Sequence of the first protein:
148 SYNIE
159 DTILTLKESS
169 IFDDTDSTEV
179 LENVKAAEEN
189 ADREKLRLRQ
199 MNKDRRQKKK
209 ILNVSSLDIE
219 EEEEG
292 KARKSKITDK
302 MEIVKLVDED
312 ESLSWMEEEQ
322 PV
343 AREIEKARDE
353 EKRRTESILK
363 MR

Residue-level contacts at the interface:
Residue K235 in the second protein is in contact with residue T173 in the first protein (closest heavy-atom distance 4.5 Å).
Residue S232 in the second protein contacts residue I169 in the first protein (closest heavy-atom distance 3.4 Å).

Sequence of the second protein:
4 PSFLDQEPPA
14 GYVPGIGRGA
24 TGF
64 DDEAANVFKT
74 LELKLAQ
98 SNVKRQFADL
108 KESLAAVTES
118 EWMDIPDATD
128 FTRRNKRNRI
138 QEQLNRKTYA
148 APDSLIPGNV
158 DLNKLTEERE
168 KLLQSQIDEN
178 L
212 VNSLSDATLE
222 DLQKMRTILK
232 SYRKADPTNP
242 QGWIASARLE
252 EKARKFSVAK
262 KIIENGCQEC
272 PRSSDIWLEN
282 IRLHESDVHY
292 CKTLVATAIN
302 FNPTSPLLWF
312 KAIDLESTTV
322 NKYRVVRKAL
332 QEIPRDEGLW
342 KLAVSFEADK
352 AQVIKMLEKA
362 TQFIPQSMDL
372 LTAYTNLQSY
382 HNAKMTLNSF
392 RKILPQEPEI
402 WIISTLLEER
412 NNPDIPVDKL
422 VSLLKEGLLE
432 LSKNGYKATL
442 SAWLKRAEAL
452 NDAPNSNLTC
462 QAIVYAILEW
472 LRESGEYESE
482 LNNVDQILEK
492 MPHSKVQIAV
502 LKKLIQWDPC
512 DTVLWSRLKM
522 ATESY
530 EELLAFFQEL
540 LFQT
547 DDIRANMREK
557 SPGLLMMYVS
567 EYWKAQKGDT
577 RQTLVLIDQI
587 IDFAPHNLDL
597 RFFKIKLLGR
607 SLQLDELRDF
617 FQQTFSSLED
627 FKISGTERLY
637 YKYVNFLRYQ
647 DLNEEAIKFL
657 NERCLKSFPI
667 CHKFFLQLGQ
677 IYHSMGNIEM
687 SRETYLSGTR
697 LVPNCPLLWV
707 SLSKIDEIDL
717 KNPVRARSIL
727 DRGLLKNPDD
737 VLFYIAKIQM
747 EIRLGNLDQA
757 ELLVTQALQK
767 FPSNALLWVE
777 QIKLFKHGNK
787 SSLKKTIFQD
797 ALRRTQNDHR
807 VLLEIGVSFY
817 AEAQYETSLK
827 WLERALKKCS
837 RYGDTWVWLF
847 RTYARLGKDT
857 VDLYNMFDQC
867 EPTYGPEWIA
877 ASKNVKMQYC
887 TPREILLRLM

These two protein chains interact to form a complex.